Contacts between the two chains:
Residue V58 in protein 2 interacts with residue F7 in protein 1 (closest heavy-atom distance 4.7 Å).
Residue E31 in protein 2 interacts with residue P11 in protein 1 (closest heavy-atom distance 3.4 Å).
Residue F107 in protein 2 interacts with residue V10 in protein 1 (closest heavy-atom distance 3.8 Å).
Residue S52 in protein 2 is in contact with residue V6 in protein 1 (closest heavy-atom distance 3.7 Å).
Residue Y109 in protein 2 contacts residue V10 in protein 1 (closest heavy-atom distance 3.6 Å).
Residue M99 in protein 2 contacts residue N8 in protein 1 (closest heavy-atom distance 3.5 Å).
Residue S52 in protein 2 contacts residue F7 in protein 1 (closest heavy-atom distance 3.4 Å).
Residue T102 in protein 2 interacts with residue V10 in protein 1 (closest heavy-atom distance 4.1 Å).
Residue A101 in protein 2 contacts residue N8 in protein 1 (closest heavy-atom distance 2.8 Å).
Residue T102 in protein 2 contacts residue F4 in protein 1 (closest heavy-atom distance 3.9 Å).
Residue W53 in protein 2 interacts with residue F9 in protein 1 (closest heavy-atom distance 3.7 Å).
Residue Y109 in protein 2 interacts with residue P11 in protein 1 (closest heavy-atom distance 3.5 Å).
Residue E31 in protein 2 contacts residue F9 in protein 1 (closest heavy-atom distance 3.3 Å).
Residue E31 in protein 2 contacts residue V10 in protein 1 (closest heavy-atom distance 5.0 Å).
Residue S57 in protein 2 is in contact with residue V6 in protein 1 (closest heavy-atom distance 4.3 Å).
Residue W53 in protein 2 interacts with residue V6 in protein 1 (closest heavy-atom distance 4.6 Å).
Residue S57 in protein 2 interacts with residue D1 in protein 1 (closest heavy-atom distance 3.7 Å).
Residue G50 in protein 2 contacts residue F7 in protein 1 (closest heavy-atom distance 3.9 Å).
Residue H32 in protein 2 interacts with residue P11 in protein 1 (closest heavy-atom distance 3.7 Å).
Residue I51 in protein 2 contacts residue F7 in protein 1 (closest heavy-atom distance 3.5 Å).
Residue A33 in protein 2 contacts residue F7 in protein 1 (closest heavy-atom distance 3.6 Å).
Residue M99 in protein 2 interacts with residue F7 in protein 1 (closest heavy-atom distance 4.5 Å).
Residue H35 in protein 2 contacts residue F7 in protein 1 (closest heavy-atom distance 4.0 Å).
Residue Y109 in protein 2 contacts residue F9 in protein 1 (closest heavy-atom distance 3.9 Å).
Residue T102 in protein 2 contacts residue N8 in protein 1 (closest heavy-atom distance 4.2 Å).
Residue T102 in protein 2 contacts residue F9 in protein 1 (closest heavy-atom distance 4.3 Å).
Residue V100 in protein 2 contacts residue F7 in protein 1 (closest heavy-atom distance 3.5 Å).
Residue V100 in protein 2 contacts residue F9 in protein 1 (closest heavy-atom distance 3.8 Å).
Residue A101 in protein 2 is in contact with residue F4 in protein 1 (closest heavy-atom distance 3.4 Å).
Residue V100 in protein 2 interacts with residue N8 in protein 1 (closest heavy-atom distance 3.1 Å).
Residue S57 in protein 2 is in contact with residue F7 in protein 1 (closest heavy-atom distance 3.4 Å).

Sequence of protein 2:
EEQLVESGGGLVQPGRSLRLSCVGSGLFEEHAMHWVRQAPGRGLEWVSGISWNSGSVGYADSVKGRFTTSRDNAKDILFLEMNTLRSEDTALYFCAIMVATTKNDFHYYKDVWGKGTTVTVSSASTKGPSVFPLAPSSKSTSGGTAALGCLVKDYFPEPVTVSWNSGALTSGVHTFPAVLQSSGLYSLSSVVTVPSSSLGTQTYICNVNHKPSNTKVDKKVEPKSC

Sequence of protein 1:
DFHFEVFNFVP

The following describes two proteins that form a bound complex.